Sequence of protein 1:
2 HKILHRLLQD

Interface contacts:
Residue V201 in protein 2 interacts with residue L9 in protein 1 (closest heavy-atom distance 3.7 Å).
Residue F353 in protein 2 contacts residue I4 in protein 1 (closest heavy-atom distance 4.3 Å).
Residue M357 in protein 2 contacts residue L5 in protein 1 (closest heavy-atom distance 4.7 Å).
Residue V201 in protein 2 contacts residue L5 in protein 1 (closest heavy-atom distance 3.7 Å).
Residue F192 in protein 2 contacts residue L9 in protein 1 (closest heavy-atom distance 4.5 Å).
Residue R205 in protein 2 contacts residue L5 in protein 1 (closest heavy-atom distance 3.9 Å).
Residue K187 in protein 2 contacts residue L8 in protein 1 (closest heavy-atom distance 2.6 Å).
Residue F180 in protein 2 is in contact with residue L8 in protein 1 (closest heavy-atom distance 3.7 Å).
Residue T352 in protein 2 contacts residue I4 in protein 1 (closest heavy-atom distance 4.1 Å).
Residue K187 in protein 2 is in contact with residue Q10 in protein 1 (closest heavy-atom distance 4.9 Å).
Residue E356 in protein 2 is in contact with residue H2 in protein 1 (closest heavy-atom distance 2.9 Å).
Residue E356 in protein 2 contacts residue L5 in protein 1 (closest heavy-atom distance 3.2 Å).
Residue V183 in protein 2 interacts with residue L5 in protein 1 (closest heavy-atom distance 4.6 Å).
Residue Q200 in protein 2 contacts residue L9 in protein 1 (closest heavy-atom distance 3.9 Å).
Residue F353 in protein 2 contacts residue L8 in protein 1 (closest heavy-atom distance 3.7 Å).
Residue F353 in protein 2 is in contact with residue L5 in protein 1 (closest heavy-atom distance 4.1 Å).
Residue E356 in protein 2 contacts residue I4 in protein 1 (closest heavy-atom distance 3.2 Å).
Residue V183 in protein 2 is in contact with residue L9 in protein 1 (closest heavy-atom distance 3.7 Å).
Residue V201 in protein 2 interacts with residue H6 in protein 1 (closest heavy-atom distance 4.6 Å).
Residue L204 in protein 2 is in contact with residue L9 in protein 1 (closest heavy-atom distance 4.0 Å).
Residue F180 in protein 2 interacts with residue I4 in protein 1 (closest heavy-atom distance 4.9 Å).
Residue L197 in protein 2 is in contact with residue L9 in protein 1 (closest heavy-atom distance 3.6 Å).
Residue L197 in protein 2 is in contact with residue Q10 in protein 1 (closest heavy-atom distance 4.2 Å).
Residue K187 in protein 2 is in contact with residue D11 in protein 1 (closest heavy-atom distance 2.4 Å).
Residue R205 in protein 2 interacts with residue H2 in protein 1 (closest heavy-atom distance 3.8 Å).
Residue L197 in protein 2 contacts residue H6 in protein 1 (closest heavy-atom distance 3.3 Å).
Residue L204 in protein 2 is in contact with residue L5 in protein 1 (closest heavy-atom distance 3.8 Å).
Residue K187 in protein 2 is in contact with residue L9 in protein 1 (closest heavy-atom distance 3.9 Å).
Residue E356 in protein 2 contacts residue K3 in protein 1 (closest heavy-atom distance 3.7 Å).
Residue V183 in protein 2 interacts with residue L8 in protein 1 (closest heavy-atom distance 4.2 Å).

This data describes a binding interaction between two proteins.

Sequence of protein 2:
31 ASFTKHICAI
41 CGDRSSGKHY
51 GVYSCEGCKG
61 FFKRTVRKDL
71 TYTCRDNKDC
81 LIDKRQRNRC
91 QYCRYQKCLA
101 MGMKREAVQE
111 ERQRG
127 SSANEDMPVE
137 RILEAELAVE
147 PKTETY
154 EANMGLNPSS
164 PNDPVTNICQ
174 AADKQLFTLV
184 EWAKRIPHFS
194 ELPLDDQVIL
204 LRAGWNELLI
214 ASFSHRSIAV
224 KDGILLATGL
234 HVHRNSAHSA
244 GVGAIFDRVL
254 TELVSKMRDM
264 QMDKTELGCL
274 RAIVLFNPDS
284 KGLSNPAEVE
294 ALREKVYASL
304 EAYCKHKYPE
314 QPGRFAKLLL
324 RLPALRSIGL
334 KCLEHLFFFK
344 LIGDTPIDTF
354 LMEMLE